Contacts between the two chains:
Residue F230 in chain A interacts with residue M45 in chain B (closest heavy-atom distance 3.3 Å).
Residue V210 in chain A is in contact with residue I33 in chain B (closest heavy-atom distance 3.1 Å).
Residue F208 in chain A is in contact with residue V38 in chain B (closest heavy-atom distance 4.1 Å).
Residue E229 in chain A is in contact with residue Y65 in chain B (closest heavy-atom distance 3.6 Å).
Residue E229 in chain A contacts residue K18 in chain B (closest heavy-atom distance 2.9 Å).
Residue F223 in chain A interacts with residue K18 in chain B (closest heavy-atom distance 3.7 Å).
Residue L215 in chain A contacts residue K30 in chain B (closest heavy-atom distance 3.6 Å).
Residue E229 in chain A contacts residue G46 in chain B (closest heavy-atom distance 3.6 Å).
Residue V204 in chain A is in contact with residue I120 in chain B (closest heavy-atom distance 3.4 Å).
Residue F208 in chain A interacts with residue I120 in chain B (closest heavy-atom distance 3.8 Å).
Residue F230 in chain A contacts residue G46 in chain B (closest heavy-atom distance 3.6 Å).
Residue E197 in chain A contacts residue L105 in chain B (closest heavy-atom distance 3.8 Å).
Residue E229 in chain A contacts residue I47 in chain B (closest heavy-atom distance 4.2 Å).
Residue L201 in chain A interacts with residue L105 in chain B (closest heavy-atom distance 4.1 Å).
Residue K218 in chain A contacts residue I42 in chain B (closest heavy-atom distance 3.9 Å).
Residue E212 in chain A is in contact with residue I33 in chain B (closest heavy-atom distance 3.9 Å).
Residue V222 in chain A is in contact with residue P44 in chain B (closest heavy-atom distance 3.6 Å).
Residue N200 in chain A contacts residue L121 in chain B (closest heavy-atom distance 3.8 Å).
Residue F223 in chain A is in contact with residue K22 in chain B (closest heavy-atom distance 3.8 Å).
Residue F208 in chain A is in contact with residue V39 in chain B (closest heavy-atom distance 3.9 Å).
Residue F223 in chain A is in contact with residue S25 in chain B (closest heavy-atom distance 4.0 Å).
Residue E229 in chain A contacts residue M45 in chain B (closest heavy-atom distance 3.7 Å).
Residue F230 in chain A contacts residue P44 in chain B (closest heavy-atom distance 3.0 Å).
Residue F230 in chain A interacts with residue R48 in chain B (closest heavy-atom distance 3.6 Å).
Residue E229 in chain A contacts residue P44 in chain B (closest heavy-atom distance 4.1 Å).
Residue I209 in chain A is in contact with residue V38 in chain B (closest heavy-atom distance 3.5 Å).
Residue L215 in chain A interacts with residue I42 in chain B (closest heavy-atom distance 3.6 Å).
Residue F208 in chain A interacts with residue R40 in chain B (closest heavy-atom distance 3.4 Å).
Residue L215 in chain A contacts residue G29 in chain B (closest heavy-atom distance 3.6 Å).
Residue F230 in chain A is in contact with residue L111 in chain B (closest heavy-atom distance 3.8 Å).
Residue I209 in chain A is in contact with residue V39 in chain B (closest heavy-atom distance 3.0 Å).
Residue K218 in chain A is in contact with residue D41 in chain B (closest heavy-atom distance 3.4 Å).
Residue E212 in chain A is in contact with residue K30 in chain B (closest heavy-atom distance 4.1 Å).
Residue F223 in chain A is in contact with residue Y65 in chain B (closest heavy-atom distance 3.4 Å).
Residue E197 in chain A interacts with residue Q104 in chain B (closest heavy-atom distance 3.8 Å).
Residue N200 in chain A contacts residue D106 in chain B (closest heavy-atom distance 3.4 Å).
Residue F223 in chain A interacts with residue A21 in chain B (closest heavy-atom distance 4.0 Å).
Residue E207 in chain A interacts with residue R40 in chain B (closest heavy-atom distance 3.7 Å).
Residue V204 in chain A contacts residue L121 in chain B (closest heavy-atom distance 3.5 Å).
Residue V204 in chain A contacts residue D106 in chain B (closest heavy-atom distance 3.4 Å).
Residue L215 in chain A contacts residue S26 in chain B (closest heavy-atom distance 3.7 Å).
Residue L215 in chain A interacts with residue V39 in chain B (closest heavy-atom distance 4.2 Å).
Residue T231 in chain A contacts residue G46 in chain B (closest heavy-atom distance 4.2 Å).
Residue N224 in chain A interacts with residue K22 in chain B (closest heavy-atom distance 2.8 Å).
Residue D220 in chain A contacts residue K22 in chain B (closest heavy-atom distance 3.9 Å).
Residue I219 in chain A interacts with residue S25 in chain B (closest heavy-atom distance 4.3 Å).
Residue E207 in chain A contacts residue V124 in chain B (closest heavy-atom distance 3.4 Å).
Residue I219 in chain A is in contact with residue K22 in chain B (closest heavy-atom distance 3.3 Å).
Residue E207 in chain A interacts with residue D41 in chain B (closest heavy-atom distance 4.2 Å).
Residue V222 in chain A interacts with residue I42 in chain B (closest heavy-atom distance 3.2 Å).
Residue T211 in chain A interacts with residue I33 in chain B (closest heavy-atom distance 3.8 Å).
Residue E197 in chain A contacts residue K103 in chain B (closest heavy-atom distance 3.0 Å).
Residue L201 in chain A is in contact with residue D106 in chain B (closest heavy-atom distance 3.5 Å).
Residue I219 in chain A is in contact with residue S26 in chain B (closest heavy-atom distance 3.5 Å).
Residue F230 in chain A is in contact with residue L115 in chain B (closest heavy-atom distance 3.5 Å).
Residue E226 in chain A interacts with residue K18 in chain B (closest heavy-atom distance 3.7 Å).
Residue F230 in chain A contacts residue V43 in chain B (closest heavy-atom distance 4.1 Å).
Residue T231 in chain A contacts residue R48 in chain B (closest heavy-atom distance 3.4 Å).
Residue H203 in chain A interacts with residue L121 in chain B (closest heavy-atom distance 4.2 Å).
Residue E228 in chain A interacts with residue P44 in chain B (closest heavy-atom distance 3.6 Å).

Sequence of chain B:
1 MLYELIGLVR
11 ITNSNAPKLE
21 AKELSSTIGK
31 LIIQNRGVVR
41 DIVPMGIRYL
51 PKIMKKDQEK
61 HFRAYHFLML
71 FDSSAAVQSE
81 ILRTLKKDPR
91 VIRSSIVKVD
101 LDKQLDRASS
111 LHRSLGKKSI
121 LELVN

These two protein chains interact to form a complex.

Sequence of chain A:
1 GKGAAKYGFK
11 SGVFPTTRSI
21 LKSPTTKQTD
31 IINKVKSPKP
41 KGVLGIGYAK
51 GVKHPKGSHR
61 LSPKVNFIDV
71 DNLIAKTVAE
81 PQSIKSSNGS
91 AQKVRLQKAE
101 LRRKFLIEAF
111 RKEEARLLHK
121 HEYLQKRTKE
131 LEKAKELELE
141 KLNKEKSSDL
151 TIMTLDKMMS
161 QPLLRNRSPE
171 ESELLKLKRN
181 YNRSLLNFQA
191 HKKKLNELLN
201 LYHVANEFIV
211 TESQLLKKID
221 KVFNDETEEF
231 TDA